Sequence of the first protein:
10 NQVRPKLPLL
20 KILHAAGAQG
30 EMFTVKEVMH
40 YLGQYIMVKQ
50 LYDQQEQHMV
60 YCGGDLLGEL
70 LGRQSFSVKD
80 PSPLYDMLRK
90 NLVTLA

The following describes two proteins that form a bound complex.

Sequence of the second protein:
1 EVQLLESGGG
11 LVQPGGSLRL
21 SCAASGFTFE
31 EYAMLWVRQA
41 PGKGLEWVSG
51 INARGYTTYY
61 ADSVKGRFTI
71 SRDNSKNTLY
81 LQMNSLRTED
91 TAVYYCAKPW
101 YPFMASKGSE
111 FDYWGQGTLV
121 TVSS

Interface contacts:
Residue T69 in the second protein contacts residue R88 in the first protein (closest heavy-atom distance 4.8 Å).
Residue Y59 in the second protein contacts residue T93 in the first protein (closest heavy-atom distance 3.9 Å).
Residue T58 in the second protein is in contact with residue R88 in the first protein (closest heavy-atom distance 4.7 Å).
Residue T57 in the second protein contacts residue V34 in the first protein (closest heavy-atom distance 4.4 Å).
Residue G55 in the second protein contacts residue R88 in the first protein (closest heavy-atom distance 3.4 Å).
Residue Y56 in the second protein contacts residue R88 in the first protein (closest heavy-atom distance 3.6 Å).
Residue Y56 in the second protein interacts with residue Y84 in the first protein (closest heavy-atom distance 3.5 Å).
Residue I70 in the second protein is in contact with residue R88 in the first protein (closest heavy-atom distance 4.8 Å).
Residue K65 in the second protein contacts residue L94 in the first protein (closest heavy-atom distance 4.9 Å).
Residue Y56 in the second protein is in contact with residue V34 in the first protein (closest heavy-atom distance 4.1 Å).
Residue G55 in the second protein contacts residue Y84 in the first protein (closest heavy-atom distance 4.9 Å).
Residue Y56 in the second protein contacts residue L87 in the first protein (closest heavy-atom distance 3.9 Å).
Residue S71 in the second protein is in contact with residue R88 in the first protein (closest heavy-atom distance 3.9 Å).
Residue T58 in the second protein interacts with residue T93 in the first protein (closest heavy-atom distance 2.8 Å).
Residue T58 in the second protein is in contact with residue L91 in the first protein (closest heavy-atom distance 4.5 Å).
Residue Y56 in the second protein contacts residue L91 in the first protein (closest heavy-atom distance 4.8 Å).
Residue T57 in the second protein is in contact with residue T93 in the first protein (closest heavy-atom distance 3.6 Å).
Residue I51 in the second protein contacts residue R88 in the first protein (closest heavy-atom distance 4.9 Å).
Residue T57 in the second protein contacts residue N10 in the first protein (closest heavy-atom distance 5.0 Å).
Residue Y59 in the second protein interacts with residue N10 in the first protein (closest heavy-atom distance 3.5 Å).
Residue R54 in the second protein is in contact with residue Y84 in the first protein (closest heavy-atom distance 3.0 Å).